Interface contacts:
Residue D30 in protein 1 is in contact with residue R162 in protein 2 (closest heavy-atom distance 3.0 Å).
Residue R31 in protein 1 interacts with residue R162 in protein 2 (closest heavy-atom distance 3.1 Å).
Residue Y32 in protein 1 interacts with residue R162 in protein 2 (closest heavy-atom distance 3.4 Å).
Residue L94 in protein 1 contacts residue T85 in protein 2 (closest heavy-atom distance 4.8 Å).
Residue Y32 in protein 1 contacts residue G163 in protein 2 (closest heavy-atom distance 3.5 Å).
Residue D30 in protein 1 interacts with residue K127 in protein 2 (closest heavy-atom distance 4.5 Å).
Residue Y32 in protein 1 interacts with residue K127 in protein 2 (closest heavy-atom distance 3.9 Å).
Residue D50 in protein 1 is in contact with residue R162 in protein 2 (closest heavy-atom distance 2.8 Å).

Sequence of protein 1:
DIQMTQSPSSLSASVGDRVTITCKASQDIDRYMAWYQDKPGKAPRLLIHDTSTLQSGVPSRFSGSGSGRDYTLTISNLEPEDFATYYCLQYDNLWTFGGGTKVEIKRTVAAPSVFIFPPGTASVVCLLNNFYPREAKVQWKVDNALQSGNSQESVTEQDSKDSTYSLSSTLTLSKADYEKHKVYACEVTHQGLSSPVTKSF

The following describes two proteins that form a bound complex.

Sequence of protein 2:
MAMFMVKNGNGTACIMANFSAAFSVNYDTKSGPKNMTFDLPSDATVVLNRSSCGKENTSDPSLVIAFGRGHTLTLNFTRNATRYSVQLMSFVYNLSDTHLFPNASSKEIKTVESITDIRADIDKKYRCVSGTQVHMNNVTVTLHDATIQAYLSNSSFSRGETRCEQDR